Sequence of protein 2:
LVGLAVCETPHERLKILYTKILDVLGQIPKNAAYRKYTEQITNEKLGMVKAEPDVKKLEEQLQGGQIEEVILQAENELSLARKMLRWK

These two protein chains interact to form a complex.

Sequence of protein 1:
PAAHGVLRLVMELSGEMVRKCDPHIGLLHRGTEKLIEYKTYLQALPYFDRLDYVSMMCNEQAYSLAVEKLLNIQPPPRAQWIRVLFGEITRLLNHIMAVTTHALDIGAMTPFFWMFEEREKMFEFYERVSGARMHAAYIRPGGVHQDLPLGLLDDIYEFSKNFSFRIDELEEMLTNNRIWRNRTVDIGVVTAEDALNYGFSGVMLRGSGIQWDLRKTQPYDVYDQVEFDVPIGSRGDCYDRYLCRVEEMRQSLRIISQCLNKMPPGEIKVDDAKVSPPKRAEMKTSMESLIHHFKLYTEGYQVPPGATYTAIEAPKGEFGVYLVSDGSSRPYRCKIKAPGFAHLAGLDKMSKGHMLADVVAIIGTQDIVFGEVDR

Contacts between the two chains:
Residue T279 in protein 1 contacts residue G13 in protein 2 (closest heavy-atom distance 3.6 Å).
Residue S296 in protein 1 interacts with residue L11 in protein 2 (closest heavy-atom distance 3.9 Å).
Residue S322 in protein 1 contacts residue V12 in protein 2 (closest heavy-atom distance 3.8 Å).
Residue A280 in protein 1 is in contact with residue L11 in protein 2 (closest heavy-atom distance 3.8 Å).
Residue A280 in protein 1 is in contact with residue G13 in protein 2 (closest heavy-atom distance 3.8 Å).
Residue V278 in protein 1 is in contact with residue V12 in protein 2 (closest heavy-atom distance 4.5 Å).
Residue R323 in protein 1 contacts residue V12 in protein 2 (closest heavy-atom distance 4.1 Å).
Residue A280 in protein 1 contacts residue V12 in protein 2 (closest heavy-atom distance 3.8 Å).
Residue S296 in protein 1 interacts with residue V12 in protein 2 (closest heavy-atom distance 3.4 Å).